These two protein chains interact to form a complex.

Sequence of chain B:
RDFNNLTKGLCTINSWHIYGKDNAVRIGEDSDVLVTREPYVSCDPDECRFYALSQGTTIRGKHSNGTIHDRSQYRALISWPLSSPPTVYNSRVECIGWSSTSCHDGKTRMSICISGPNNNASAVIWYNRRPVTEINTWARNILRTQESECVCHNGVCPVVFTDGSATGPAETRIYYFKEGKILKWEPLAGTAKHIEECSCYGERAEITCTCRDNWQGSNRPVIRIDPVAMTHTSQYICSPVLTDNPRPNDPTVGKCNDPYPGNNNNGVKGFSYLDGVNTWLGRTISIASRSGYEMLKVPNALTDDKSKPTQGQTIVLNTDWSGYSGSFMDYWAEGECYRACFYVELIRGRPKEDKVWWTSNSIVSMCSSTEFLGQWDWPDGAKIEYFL

Interface contacts:
Residue G56 in chain B interacts with residue R26 in chain A (closest heavy-atom distance 3.0 Å).
Residue R130 in chain B contacts residue W332 in chain A (closest heavy-atom distance 3.5 Å).
Residue Y74 in chain B contacts residue G381 in chain A (closest heavy-atom distance 3.2 Å).
Residue S115 in chain B interacts with residue W378 in chain A (closest heavy-atom distance 3.2 Å).
Residue P131 in chain B contacts residue H17 in chain A (closest heavy-atom distance 3.3 Å).
Residue V132 in chain B is in contact with residue R339 in chain A (closest heavy-atom distance 3.5 Å).
Residue Y74 in chain B contacts residue N23 in chain A (closest heavy-atom distance 3.2 Å).
Residue Y89 in chain B contacts residue Y89 in chain A (closest heavy-atom distance 3.4 Å).
Residue P117 in chain B contacts residue W376 in chain A (closest heavy-atom distance 3.2 Å).
Residue Q73 in chain B is in contact with residue W378 in chain A (closest heavy-atom distance 3.5 Å).
Residue Y74 in chain B is in contact with residue P379 in chain A (closest heavy-atom distance 3.3 Å).
Residue Y74 in chain B is in contact with residue R26 in chain A (closest heavy-atom distance 3.8 Å).
Residue Y89 in chain B interacts with residue T87 in chain A (closest heavy-atom distance 3.2 Å).
Residue D32 in chain B is in contact with residue S31 in chain A (closest heavy-atom distance 3.0 Å).
Residue H63 in chain B contacts residue R26 in chain A (closest heavy-atom distance 3.3 Å).
Residue I96 in chain B is in contact with residue W378 in chain A (closest heavy-atom distance 3.5 Å).
Residue V124 in chain B is in contact with residue H17 in chain A (closest heavy-atom distance 3.6 Å).
Residue T58 in chain B contacts residue D30 in chain A (closest heavy-atom distance 3.2 Å).
Residue R130 in chain B interacts with residue E334 in chain A (closest heavy-atom distance 3.1 Å).
Residue S122 in chain B is in contact with residue L373 in chain A (closest heavy-atom distance 3.3 Å).
Residue Y127 in chain B interacts with residue E334 in chain A (closest heavy-atom distance 3.5 Å).
Residue G61 in chain B interacts with residue D30 in chain A (closest heavy-atom distance 3.7 Å).
Residue N136 in chain B interacts with residue G374 in chain A (closest heavy-atom distance 2.9 Å).
Residue E134 in chain B contacts residue L373 in chain A (closest heavy-atom distance 3.6 Å).
Residue H63 in chain B interacts with residue K383 in chain A (closest heavy-atom distance 3.2 Å).
Residue H63 in chain B interacts with residue E29 in chain A (closest heavy-atom distance 3.7 Å).
Residue E134 in chain B contacts residue S369 in chain A (closest heavy-atom distance 2.9 Å).
Residue V124 in chain B interacts with residue I18 in chain A (closest heavy-atom distance 3.7 Å).
Residue S72 in chain B interacts with residue W376 in chain A (closest heavy-atom distance 3.3 Å).
Residue P131 in chain B contacts residue R339 in chain A (closest heavy-atom distance 3.5 Å).
Residue Q55 in chain B contacts residue R26 in chain A (closest heavy-atom distance 3.2 Å).
Residue V93 in chain B is in contact with residue S83 in chain A (closest heavy-atom distance 3.1 Å).
Residue Q73 in chain B is in contact with residue D377 in chain A (closest heavy-atom distance 2.4 Å).
Residue Y74 in chain B is in contact with residue K21 in chain A (closest heavy-atom distance 3.8 Å).
Residue G116 in chain B interacts with residue W376 in chain A (closest heavy-atom distance 3.3 Å).
Residue G61 in chain B interacts with residue E29 in chain A (closest heavy-atom distance 3.7 Å).
Residue W126 in chain B interacts with residue Y19 in chain A (closest heavy-atom distance 3.3 Å).
Residue S115 in chain B contacts residue I18 in chain A (closest heavy-atom distance 3.6 Å).
Residue D32 in chain B interacts with residue D30 in chain A (closest heavy-atom distance 3.2 Å).
Residue R130 in chain B is in contact with residue P45 in chain A (closest heavy-atom distance 3.4 Å).
Residue R60 in chain B contacts residue D30 in chain A (closest heavy-atom distance 3.5 Å).
Residue N120 in chain B contacts residue G374 in chain A (closest heavy-atom distance 3.4 Å).
Residue G56 in chain B contacts residue I27 in chain A (closest heavy-atom distance 3.3 Å).
Residue I96 in chain B is in contact with residue I18 in chain A (closest heavy-atom distance 3.7 Å).
Residue H63 in chain B is in contact with residue Y386 in chain A (closest heavy-atom distance 3.2 Å).
Residue N136 in chain B is in contact with residue L373 in chain A (closest heavy-atom distance 3.6 Å).
Residue E134 in chain B contacts residue R339 in chain A (closest heavy-atom distance 2.5 Å).
Residue R130 in chain B contacts residue D330 in chain A (closest heavy-atom distance 2.8 Å).
Residue Y89 in chain B interacts with residue S31 in chain A (closest heavy-atom distance 3.3 Å).
Residue Q73 in chain B interacts with residue P379 in chain A (closest heavy-atom distance 3.4 Å).
Residue K62 in chain B is in contact with residue Y386 in chain A (closest heavy-atom distance 3.0 Å).
Residue Q73 in chain B contacts residue W376 in chain A (closest heavy-atom distance 3.4 Å).
Residue H63 in chain B interacts with residue A382 in chain A (closest heavy-atom distance 3.7 Å).
Residue Q73 in chain B is in contact with residue K21 in chain A (closest heavy-atom distance 3.5 Å).
Residue K62 in chain B is in contact with residue E29 in chain A (closest heavy-atom distance 3.0 Å).
Residue N120 in chain B interacts with residue Q375 in chain A (closest heavy-atom distance 3.6 Å).
Residue Y89 in chain B is in contact with residue D32 in chain A (closest heavy-atom distance 3.0 Å).
Residue P117 in chain B contacts residue Q375 in chain A (closest heavy-atom distance 3.2 Å).
Residue R130 in chain B is in contact with residue A333 in chain A (closest heavy-atom distance 3.2 Å).
Residue T57 in chain B contacts residue R26 in chain A (closest heavy-atom distance 3.2 Å).

Sequence of chain A:
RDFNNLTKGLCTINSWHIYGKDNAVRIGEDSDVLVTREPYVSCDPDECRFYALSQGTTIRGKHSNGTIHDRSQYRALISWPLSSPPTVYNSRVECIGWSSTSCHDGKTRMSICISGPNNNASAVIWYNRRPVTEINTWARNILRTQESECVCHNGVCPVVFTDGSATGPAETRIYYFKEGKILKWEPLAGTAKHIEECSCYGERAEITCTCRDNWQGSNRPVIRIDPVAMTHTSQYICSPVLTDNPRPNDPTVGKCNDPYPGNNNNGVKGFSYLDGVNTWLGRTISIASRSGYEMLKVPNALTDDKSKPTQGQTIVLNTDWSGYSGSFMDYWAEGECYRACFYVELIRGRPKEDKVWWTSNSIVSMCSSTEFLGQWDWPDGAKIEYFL